These two protein chains interact to form a complex.

Sequence of protein 1:
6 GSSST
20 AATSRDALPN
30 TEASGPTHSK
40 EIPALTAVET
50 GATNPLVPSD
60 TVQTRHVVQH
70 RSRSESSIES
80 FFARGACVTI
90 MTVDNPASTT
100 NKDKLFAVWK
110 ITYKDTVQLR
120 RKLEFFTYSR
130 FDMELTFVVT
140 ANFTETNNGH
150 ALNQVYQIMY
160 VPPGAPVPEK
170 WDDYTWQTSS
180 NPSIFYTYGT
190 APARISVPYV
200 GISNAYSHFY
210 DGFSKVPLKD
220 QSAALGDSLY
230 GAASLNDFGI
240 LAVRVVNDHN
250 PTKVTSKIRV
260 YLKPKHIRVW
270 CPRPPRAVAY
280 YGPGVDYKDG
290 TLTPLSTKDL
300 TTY

Contacts between the two chains:
Residue K63 in protein 2 interacts with residue T296 in protein 1 (closest heavy-atom distance 5.0 Å).

Sequence of protein 2:
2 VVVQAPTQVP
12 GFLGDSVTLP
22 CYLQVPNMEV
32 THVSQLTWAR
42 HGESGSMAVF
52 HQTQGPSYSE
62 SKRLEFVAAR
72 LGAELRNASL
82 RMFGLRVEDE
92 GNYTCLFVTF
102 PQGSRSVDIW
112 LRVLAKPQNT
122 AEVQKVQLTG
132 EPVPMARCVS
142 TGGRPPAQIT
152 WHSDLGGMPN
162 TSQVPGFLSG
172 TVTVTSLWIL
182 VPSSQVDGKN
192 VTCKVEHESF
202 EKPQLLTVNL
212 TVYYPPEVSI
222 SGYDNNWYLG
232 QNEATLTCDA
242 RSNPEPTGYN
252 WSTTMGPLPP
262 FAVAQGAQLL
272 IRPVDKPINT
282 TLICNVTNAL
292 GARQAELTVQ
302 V